Sequence of chain B:
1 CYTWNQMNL

These two protein chains interact to form a complex.

Sequence of chain A:
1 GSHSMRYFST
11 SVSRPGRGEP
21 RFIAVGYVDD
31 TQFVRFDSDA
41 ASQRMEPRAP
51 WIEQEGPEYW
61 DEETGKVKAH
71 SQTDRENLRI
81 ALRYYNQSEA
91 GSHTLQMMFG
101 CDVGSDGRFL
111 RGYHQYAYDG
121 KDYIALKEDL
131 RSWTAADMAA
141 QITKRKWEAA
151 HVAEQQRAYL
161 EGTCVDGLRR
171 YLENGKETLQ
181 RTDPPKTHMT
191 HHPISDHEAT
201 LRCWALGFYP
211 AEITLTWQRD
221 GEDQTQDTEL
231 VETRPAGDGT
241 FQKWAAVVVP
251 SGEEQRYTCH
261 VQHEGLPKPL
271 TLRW

Residue-level contacts at the interface:
Residue N77 in chain A contacts residue M7 in chain B (closest heavy-atom distance 3.4 Å).
Residue A69 in chain A interacts with residue Q6 in chain B (closest heavy-atom distance 4.0 Å).
Residue T143 in chain A is in contact with residue N8 in chain B (closest heavy-atom distance 4.5 Å).
Residue Y159 in chain A interacts with residue C1 in chain B (closest heavy-atom distance 2.5 Å).
Residue E63 in chain A is in contact with residue Y2 in chain B (closest heavy-atom distance 2.7 Å).
Residue K66 in chain A is in contact with residue W4 in chain B (closest heavy-atom distance 3.9 Å).
Residue M5 in chain A contacts residue C1 in chain B (closest heavy-atom distance 3.3 Å).
Residue Y171 in chain A is in contact with residue C1 in chain B (closest heavy-atom distance 3.0 Å).
Residue F22 in chain A is in contact with residue Y2 in chain B (closest heavy-atom distance 4.0 Å).
Residue Y84 in chain A is in contact with residue L9 in chain B (closest heavy-atom distance 2.6 Å).
Residue V67 in chain A is in contact with residue Y2 in chain B (closest heavy-atom distance 3.9 Å).
Residue W147 in chain A contacts residue L9 in chain B (closest heavy-atom distance 4.1 Å).
Residue Q156 in chain A is in contact with residue M7 in chain B (closest heavy-atom distance 3.4 Å).
Residue K66 in chain A is in contact with residue T3 in chain B (closest heavy-atom distance 3.5 Å).
Residue H70 in chain A contacts residue N5 in chain B (closest heavy-atom distance 3.3 Å).
Residue K146 in chain A contacts residue L9 in chain B (closest heavy-atom distance 3.4 Å).
Residue Q155 in chain A is in contact with residue W4 in chain B (closest heavy-atom distance 3.6 Å).
Residue N77 in chain A contacts residue N8 in chain B (closest heavy-atom distance 2.9 Å).
Residue Y159 in chain A is in contact with residue T3 in chain B (closest heavy-atom distance 3.3 Å).
Residue V152 in chain A is in contact with residue M7 in chain B (closest heavy-atom distance 3.5 Å).
Residue H114 in chain A interacts with residue M7 in chain B (closest heavy-atom distance 3.5 Å).
Residue T163 in chain A interacts with residue C1 in chain B (closest heavy-atom distance 3.7 Å).
Residue I80 in chain A interacts with residue N8 in chain B (closest heavy-atom distance 4.0 Å).
Residue F99 in chain A contacts residue T3 in chain B (closest heavy-atom distance 3.6 Å).
Residue F33 in chain A contacts residue C1 in chain B (closest heavy-atom distance 4.6 Å).
Residue H70 in chain A is in contact with residue Y2 in chain B (closest heavy-atom distance 2.5 Å).
Residue Y59 in chain A interacts with residue C1 in chain B (closest heavy-atom distance 3.9 Å).
Residue Y116 in chain A interacts with residue M7 in chain B (closest heavy-atom distance 4.4 Å).
Residue M45 in chain A contacts residue Y2 in chain B (closest heavy-atom distance 3.9 Å).
Residue T73 in chain A interacts with residue Q6 in chain B (closest heavy-atom distance 3.4 Å).
Residue F99 in chain A contacts residue C1 in chain B (closest heavy-atom distance 4.5 Å).
Residue S9 in chain A interacts with residue Y2 in chain B (closest heavy-atom distance 4.0 Å).
Residue T143 in chain A contacts residue L9 in chain B (closest heavy-atom distance 2.6 Å).
Residue E63 in chain A interacts with residue C1 in chain B (closest heavy-atom distance 3.4 Å).
Residue N77 in chain A interacts with residue L9 in chain B (closest heavy-atom distance 2.9 Å).
Residue T73 in chain A contacts residue N5 in chain B (closest heavy-atom distance 3.0 Å).
Residue G167 in chain A interacts with residue C1 in chain B (closest heavy-atom distance 4.0 Å).
Residue F99 in chain A interacts with residue N5 in chain B (closest heavy-atom distance 3.5 Å).
Residue Y159 in chain A interacts with residue Y2 in chain B (closest heavy-atom distance 3.8 Å).
Residue M97 in chain A contacts residue N5 in chain B (closest heavy-atom distance 3.1 Å).
Residue Q156 in chain A interacts with residue T3 in chain B (closest heavy-atom distance 2.9 Å).
Residue K66 in chain A is in contact with residue Y2 in chain B (closest heavy-atom distance 3.0 Å).
Residue Y123 in chain A contacts residue L9 in chain B (closest heavy-atom distance 3.8 Å).
Residue A69 in chain A contacts residue N5 in chain B (closest heavy-atom distance 4.0 Å).
Residue L95 in chain A interacts with residue L9 in chain B (closest heavy-atom distance 4.5 Å).
Residue A24 in chain A interacts with residue Y2 in chain B (closest heavy-atom distance 4.0 Å).
Residue T73 in chain A is in contact with residue N8 in chain B (closest heavy-atom distance 3.5 Å).
Residue I80 in chain A is in contact with residue L9 in chain B (closest heavy-atom distance 3.6 Å).
Residue Q156 in chain A is in contact with residue W4 in chain B (closest heavy-atom distance 3.4 Å).
Residue Y7 in chain A interacts with residue Y2 in chain B (closest heavy-atom distance 3.6 Å).
Residue Y7 in chain A interacts with residue C1 in chain B (closest heavy-atom distance 2.4 Å).
Residue W147 in chain A contacts residue M7 in chain B (closest heavy-atom distance 3.5 Å).
Residue H114 in chain A is in contact with residue N5 in chain B (closest heavy-atom distance 3.2 Å).
Residue W147 in chain A interacts with residue N8 in chain B (closest heavy-atom distance 2.7 Å).
Residue E62 in chain A is in contact with residue W4 in chain B (closest heavy-atom distance 4.5 Å).
Residue Q156 in chain A interacts with residue N5 in chain B (closest heavy-atom distance 4.3 Å).
Residue K146 in chain A is in contact with residue N8 in chain B (closest heavy-atom distance 3.7 Å).
Residue E76 in chain A contacts residue N8 in chain B (closest heavy-atom distance 3.1 Å).
Residue T73 in chain A is in contact with residue M7 in chain B (closest heavy-atom distance 3.3 Å).
Residue F99 in chain A contacts residue Y2 in chain B (closest heavy-atom distance 3.6 Å).